This data describes a binding interaction between two proteins.

Sequence of protein 1:
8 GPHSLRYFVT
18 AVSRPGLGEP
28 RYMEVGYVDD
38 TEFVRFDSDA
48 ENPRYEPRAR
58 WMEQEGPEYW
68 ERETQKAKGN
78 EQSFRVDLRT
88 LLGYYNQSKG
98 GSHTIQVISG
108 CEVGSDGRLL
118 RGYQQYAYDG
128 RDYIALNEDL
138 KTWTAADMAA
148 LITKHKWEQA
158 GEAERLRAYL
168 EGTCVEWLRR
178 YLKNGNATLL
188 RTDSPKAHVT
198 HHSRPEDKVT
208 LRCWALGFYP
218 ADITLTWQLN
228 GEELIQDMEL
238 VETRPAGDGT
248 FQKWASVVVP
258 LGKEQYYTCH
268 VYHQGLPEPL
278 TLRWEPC

Contacts between the two chains:
Residue K73 in protein 1 interacts with residue V2 in protein 2 (closest heavy-atom distance 2.8 Å).
Residue N77 in protein 1 contacts residue Y3 in protein 2 (closest heavy-atom distance 3.1 Å).
Residue E159 in protein 1 contacts residue Y3 in protein 2 (closest heavy-atom distance 2.6 Å).
Residue Y123 in protein 1 contacts residue M8 in protein 2 (closest heavy-atom distance 3.5 Å).
Residue Q121 in protein 1 interacts with residue F5 in protein 2 (closest heavy-atom distance 3.8 Å).
Residue Y14 in protein 1 is in contact with residue A1 in protein 2 (closest heavy-atom distance 2.8 Å).
Residue D84 in protein 1 interacts with residue A6 in protein 2 (closest heavy-atom distance 3.9 Å).
Residue W154 in protein 1 is in contact with residue M8 in protein 2 (closest heavy-atom distance 4.2 Å).
Residue K153 in protein 1 contacts residue T7 in protein 2 (closest heavy-atom distance 4.4 Å).
Residue S106 in protein 1 contacts residue Y3 in protein 2 (closest heavy-atom distance 4.2 Å).
Residue T170 in protein 1 is in contact with residue A1 in protein 2 (closest heavy-atom distance 4.1 Å).
Residue D84 in protein 1 contacts residue T7 in protein 2 (closest heavy-atom distance 3.9 Å).
Residue S106 in protein 1 is in contact with residue F5 in protein 2 (closest heavy-atom distance 3.8 Å).
Residue K73 in protein 1 is in contact with residue A1 in protein 2 (closest heavy-atom distance 3.6 Å).
Residue Y52 in protein 1 interacts with residue V2 in protein 2 (closest heavy-atom distance 3.8 Å).
Residue V104 in protein 1 is in contact with residue F5 in protein 2 (closest heavy-atom distance 3.9 Å).
Residue Q121 in protein 1 is in contact with residue Y3 in protein 2 (closest heavy-atom distance 3.7 Å).
Residue Y166 in protein 1 contacts residue A1 in protein 2 (closest heavy-atom distance 2.7 Å).
Residue A74 in protein 1 contacts residue V2 in protein 2 (closest heavy-atom distance 4.9 Å).
Residue K153 in protein 1 is in contact with residue M8 in protein 2 (closest heavy-atom distance 3.6 Å).
Residue W154 in protein 1 interacts with residue A6 in protein 2 (closest heavy-atom distance 3.6 Å).
Residue E70 in protein 1 is in contact with residue V2 in protein 2 (closest heavy-atom distance 3.0 Å).
Residue N77 in protein 1 is in contact with residue V2 in protein 2 (closest heavy-atom distance 4.2 Å).
Residue S80 in protein 1 contacts residue F5 in protein 2 (closest heavy-atom distance 4.1 Å).
Residue S80 in protein 1 is in contact with residue T7 in protein 2 (closest heavy-atom distance 4.3 Å).
Residue F81 in protein 1 is in contact with residue M8 in protein 2 (closest heavy-atom distance 4.4 Å).
Residue R162 in protein 1 is in contact with residue Y3 in protein 2 (closest heavy-atom distance 3.0 Å).
Residue Y130 in protein 1 contacts residue M8 in protein 2 (closest heavy-atom distance 3.4 Å).
Residue N77 in protein 1 contacts residue N4 in protein 2 (closest heavy-atom distance 3.6 Å).
Residue E31 in protein 1 contacts residue F5 in protein 2 (closest heavy-atom distance 4.5 Å).
Residue I102 in protein 1 is in contact with residue M8 in protein 2 (closest heavy-atom distance 4.0 Å).
Residue Y123 in protein 1 contacts residue F5 in protein 2 (closest heavy-atom distance 3.5 Å).
Residue Y66 in protein 1 interacts with residue A1 in protein 2 (closest heavy-atom distance 4.5 Å).
Residue D84 in protein 1 is in contact with residue M8 in protein 2 (closest heavy-atom distance 3.1 Å).
Residue T87 in protein 1 interacts with residue M8 in protein 2 (closest heavy-atom distance 4.4 Å).
Residue F81 in protein 1 contacts residue F5 in protein 2 (closest heavy-atom distance 3.8 Å).
Residue K73 in protein 1 interacts with residue N4 in protein 2 (closest heavy-atom distance 3.1 Å).
Residue W174 in protein 1 is in contact with residue A1 in protein 2 (closest heavy-atom distance 3.8 Å).
Residue E70 in protein 1 contacts residue A1 in protein 2 (closest heavy-atom distance 3.4 Å).
Residue L88 in protein 1 interacts with residue M8 in protein 2 (closest heavy-atom distance 3.9 Å).
Residue I149 in protein 1 is in contact with residue M8 in protein 2 (closest heavy-atom distance 4.9 Å).
Residue W154 in protein 1 contacts residue T7 in protein 2 (closest heavy-atom distance 2.8 Å).
Residue L12 in protein 1 interacts with residue A1 in protein 2 (closest heavy-atom distance 4.0 Å).
Residue V16 in protein 1 is in contact with residue F5 in protein 2 (closest heavy-atom distance 3.8 Å).
Residue Y14 in protein 1 is in contact with residue V2 in protein 2 (closest heavy-atom distance 3.6 Å).
Residue Y123 in protein 1 interacts with residue A6 in protein 2 (closest heavy-atom distance 4.4 Å).
Residue Y29 in protein 1 contacts residue F5 in protein 2 (closest heavy-atom distance 4.7 Å).
Residue S80 in protein 1 contacts residue A6 in protein 2 (closest heavy-atom distance 4.5 Å).
Residue L163 in protein 1 is in contact with residue Y3 in protein 2 (closest heavy-atom distance 3.3 Å).
Residue R162 in protein 1 interacts with residue F5 in protein 2 (closest heavy-atom distance 3.9 Å).
Residue Y166 in protein 1 interacts with residue V2 in protein 2 (closest heavy-atom distance 3.9 Å).
Residue E31 in protein 1 is in contact with residue V2 in protein 2 (closest heavy-atom distance 3.6 Å).
Residue E159 in protein 1 is in contact with residue A6 in protein 2 (closest heavy-atom distance 3.5 Å).
Residue Y91 in protein 1 interacts with residue M8 in protein 2 (closest heavy-atom distance 2.7 Å).
Residue Y166 in protein 1 interacts with residue Y3 in protein 2 (closest heavy-atom distance 3.4 Å).
Residue N77 in protein 1 contacts residue F5 in protein 2 (closest heavy-atom distance 3.1 Å).
Residue R162 in protein 1 contacts residue A6 in protein 2 (closest heavy-atom distance 3.7 Å).
Residue R162 in protein 1 interacts with residue N4 in protein 2 (closest heavy-atom distance 2.9 Å).
Residue T150 in protein 1 is in contact with residue M8 in protein 2 (closest heavy-atom distance 2.7 Å).
Residue Y178 in protein 1 interacts with residue A1 in protein 2 (closest heavy-atom distance 2.7 Å).

Sequence of protein 2:
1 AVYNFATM